The following describes two proteins that form a bound complex.

Sequence of protein 1:
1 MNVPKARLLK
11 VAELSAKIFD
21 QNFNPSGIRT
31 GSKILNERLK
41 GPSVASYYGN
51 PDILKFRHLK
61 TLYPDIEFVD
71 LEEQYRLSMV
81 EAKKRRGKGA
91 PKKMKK

Residue-level contacts at the interface:
Residue K11 in protein 2 is in contact with residue P51 in protein 1 (closest heavy-atom distance 3.8 Å).
Residue C78 in protein 2 is in contact with residue Y48 in protein 1 (closest heavy-atom distance 4.4 Å).
Residue K32 in protein 2 contacts residue A45 in protein 1 (closest heavy-atom distance 3.8 Å).
Residue N47 in protein 2 contacts residue T30 in protein 1 (closest heavy-atom distance 3.7 Å).
Residue K75 in protein 2 contacts residue Y48 in protein 1 (closest heavy-atom distance 4.3 Å).
Residue I74 in protein 2 is in contact with residue V44 in protein 1 (closest heavy-atom distance 4.3 Å).
Residue L12 in protein 2 is in contact with residue P51 in protein 1 (closest heavy-atom distance 3.7 Å).
Residue C78 in protein 2 interacts with residue Y47 in protein 1 (closest heavy-atom distance 4.7 Å).
Residue F43 in protein 2 interacts with residue S32 in protein 1 (closest heavy-atom distance 4.5 Å).
Residue K42 in protein 2 contacts residue I34 in protein 1 (closest heavy-atom distance 4.0 Å).
Residue R46 in protein 2 interacts with residue T30 in protein 1 (closest heavy-atom distance 4.8 Å).
Residue P13 in protein 2 contacts residue P51 in protein 1 (closest heavy-atom distance 4.9 Å).
Residue R92 in protein 2 is in contact with residue Y47 in protein 1 (closest heavy-atom distance 3.0 Å).
Residue F43 in protein 2 interacts with residue G31 in protein 1 (closest heavy-atom distance 3.3 Å).
Residue R92 in protein 2 is in contact with residue S46 in protein 1 (closest heavy-atom distance 3.4 Å).
Residue F31 in protein 2 interacts with residue K40 in protein 1 (closest heavy-atom distance 4.0 Å).
Residue K32 in protein 2 contacts residue P42 in protein 1 (closest heavy-atom distance 3.5 Å).
Residue N76 in protein 2 contacts residue Y47 in protein 1 (closest heavy-atom distance 3.4 Å).
Residue F43 in protein 2 interacts with residue I34 in protein 1 (closest heavy-atom distance 3.6 Å).
Residue D24 in protein 2 is in contact with residue Y48 in protein 1 (closest heavy-atom distance 2.6 Å).
Residue K32 in protein 2 interacts with residue G41 in protein 1 (closest heavy-atom distance 3.2 Å).
Residue R28 in protein 2 is in contact with residue Y48 in protein 1 (closest heavy-atom distance 3.9 Å).
Residue F43 in protein 2 is in contact with residue L35 in protein 1 (closest heavy-atom distance 3.4 Å).
Residue V87 in protein 2 is in contact with residue Y47 in protein 1 (closest heavy-atom distance 3.7 Å).
Residue V79 in protein 2 contacts residue Y48 in protein 1 (closest heavy-atom distance 3.8 Å).
Residue R28 in protein 2 interacts with residue G41 in protein 1 (closest heavy-atom distance 4.9 Å).
Residue P14 in protein 2 contacts residue Y48 in protein 1 (closest heavy-atom distance 4.1 Å).
Residue P14 in protein 2 is in contact with residue P51 in protein 1 (closest heavy-atom distance 4.1 Å).
Residue K39 in protein 2 interacts with residue E37 in protein 1 (closest heavy-atom distance 3.3 Å).
Residue R92 in protein 2 is in contact with residue S43 in protein 1 (closest heavy-atom distance 4.6 Å).
Residue I21 in protein 2 interacts with residue Y48 in protein 1 (closest heavy-atom distance 3.9 Å).
Residue R77 in protein 2 interacts with residue Y48 in protein 1 (closest heavy-atom distance 3.2 Å).
Residue N25 in protein 2 contacts residue A45 in protein 1 (closest heavy-atom distance 4.5 Å).
Residue R28 in protein 2 interacts with residue A45 in protein 1 (closest heavy-atom distance 4.5 Å).
Residue E35 in protein 2 contacts residue L39 in protein 1 (closest heavy-atom distance 3.5 Å).
Residue E35 in protein 2 interacts with residue K40 in protein 1 (closest heavy-atom distance 3.4 Å).
Residue P13 in protein 2 contacts residue Y48 in protein 1 (closest heavy-atom distance 3.5 Å).
Residue V79 in protein 2 interacts with residue Y47 in protein 1 (closest heavy-atom distance 3.7 Å).
Residue R77 in protein 2 is in contact with residue Y47 in protein 1 (closest heavy-atom distance 2.5 Å).
Residue I36 in protein 2 is in contact with residue L39 in protein 1 (closest heavy-atom distance 4.4 Å).
Residue Q29 in protein 2 interacts with residue A45 in protein 1 (closest heavy-atom distance 3.0 Å).
Residue P14 in protein 2 interacts with residue N50 in protein 1 (closest heavy-atom distance 3.4 Å).
Residue K11 in protein 2 is in contact with residue D52 in protein 1 (closest heavy-atom distance 2.6 Å).
Residue E35 in protein 2 contacts residue G41 in protein 1 (closest heavy-atom distance 4.1 Å).
Residue F43 in protein 2 contacts residue T30 in protein 1 (closest heavy-atom distance 3.6 Å).
Residue P14 in protein 2 contacts residue I53 in protein 1 (closest heavy-atom distance 4.2 Å).
Residue F31 in protein 2 is in contact with residue V44 in protein 1 (closest heavy-atom distance 4.0 Å).
Residue R46 in protein 2 is in contact with residue I34 in protein 1 (closest heavy-atom distance 4.8 Å).
Residue N25 in protein 2 is in contact with residue Y48 in protein 1 (closest heavy-atom distance 3.6 Å).
Residue R28 in protein 2 is in contact with residue V44 in protein 1 (closest heavy-atom distance 2.9 Å).
Residue P14 in protein 2 contacts residue G49 in protein 1 (closest heavy-atom distance 4.0 Å).
Residue K39 in protein 2 is in contact with residue L39 in protein 1 (closest heavy-atom distance 4.0 Å).
Residue M48 in protein 2 is in contact with residue R29 in protein 1 (closest heavy-atom distance 3.7 Å).
Residue K39 in protein 2 contacts residue L35 in protein 1 (closest heavy-atom distance 3.2 Å).
Residue N49 in protein 2 contacts residue T30 in protein 1 (closest heavy-atom distance 4.7 Å).
Residue K39 in protein 2 contacts residue I34 in protein 1 (closest heavy-atom distance 3.3 Å).
Residue R46 in protein 2 interacts with residue G31 in protein 1 (closest heavy-atom distance 4.3 Å).
Residue F31 in protein 2 is in contact with residue G41 in protein 1 (closest heavy-atom distance 3.7 Å).
Residue M48 in protein 2 contacts residue I28 in protein 1 (closest heavy-atom distance 4.4 Å).
Residue R28 in protein 2 contacts residue Y47 in protein 1 (closest heavy-atom distance 3.0 Å).

Sequence of protein 2:
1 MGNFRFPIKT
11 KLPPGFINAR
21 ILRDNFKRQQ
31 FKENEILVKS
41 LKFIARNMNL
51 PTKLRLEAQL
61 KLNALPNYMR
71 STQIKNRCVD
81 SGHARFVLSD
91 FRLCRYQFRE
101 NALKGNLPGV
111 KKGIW